These two protein chains interact to form a complex.

Residue-level contacts at the interface:
Residue K927 in chain A contacts residue L563 in chain B (closest heavy-atom distance 3.9 Å).
Residue L1079 in chain A interacts with residue F527 in chain B (closest heavy-atom distance 4.1 Å).
Residue H895 in chain A contacts residue L563 in chain B (closest heavy-atom distance 4.4 Å).
Residue L858 in chain A contacts residue L556 in chain B (closest heavy-atom distance 4.3 Å).
Residue P1049 in chain A is in contact with residue L532 in chain B (closest heavy-atom distance 3.8 Å).
Residue A929 in chain A is in contact with residue A544 in chain B (closest heavy-atom distance 4.0 Å).
Residue E925 in chain A interacts with residue R542 in chain B (closest heavy-atom distance 3.4 Å).
Residue A937 in chain A interacts with residue L552 in chain B (closest heavy-atom distance 4.0 Å).
Residue A933 in chain A contacts residue L556 in chain B (closest heavy-atom distance 3.8 Å).
Residue A1047 in chain A is in contact with residue Q528 in chain B (closest heavy-atom distance 4.0 Å).
Residue N1082 in chain A interacts with residue K485 in chain B (closest heavy-atom distance 3.4 Å).
Residue D856 in chain A contacts residue R560 in chain B (closest heavy-atom distance 3.5 Å).
Residue N1010 in chain A contacts residue Y545 in chain B (closest heavy-atom distance 3.2 Å).
Residue I855 in chain A interacts with residue L564 in chain B (closest heavy-atom distance 3.8 Å).
Residue V1083 in chain A interacts with residue F527 in chain B (closest heavy-atom distance 4.1 Å).
Residue Y1020 in chain A contacts residue R549 in chain B (closest heavy-atom distance 4.1 Å).
Residue Q934 in chain A contacts residue R560 in chain B (closest heavy-atom distance 3.0 Å).
Residue T1086 in chain A is in contact with residue G483 in chain B (closest heavy-atom distance 3.8 Å).
Residue L1079 in chain A contacts residue E523 in chain B (closest heavy-atom distance 3.4 Å).
Residue I1046 in chain A contacts residue F527 in chain B (closest heavy-atom distance 4.0 Å).
Residue L930 in chain A is in contact with residue L556 in chain B (closest heavy-atom distance 3.7 Å).
Residue Q1018 in chain A is in contact with residue A544 in chain B (closest heavy-atom distance 4.4 Å).
Residue P1021 in chain A contacts residue R549 in chain B (closest heavy-atom distance 3.9 Å).
Residue Q1018 in chain A is in contact with residue R549 in chain B (closest heavy-atom distance 4.0 Å).
Residue P1049 in chain A is in contact with residue A530 in chain B (closest heavy-atom distance 4.1 Å).
Residue F1017 in chain A is in contact with residue Y545 in chain B (closest heavy-atom distance 4.0 Å).
Residue L926 in chain A contacts residue R542 in chain B (closest heavy-atom distance 4.1 Å).
Residue L926 in chain A contacts residue F541 in chain B (closest heavy-atom distance 3.4 Å).
Residue A932 in chain A interacts with residue A544 in chain B (closest heavy-atom distance 4.3 Å).
Residue A929 in chain A interacts with residue R542 in chain B (closest heavy-atom distance 3.3 Å).
Residue T1086 in chain A is in contact with residue I484 in chain B (closest heavy-atom distance 3.8 Å).
Residue K1013 in chain A is in contact with residue Y545 in chain B (closest heavy-atom distance 3.6 Å).
Residue Q1018 in chain A contacts residue L552 in chain B (closest heavy-atom distance 3.7 Å).
Residue A1047 in chain A interacts with residue F527 in chain B (closest heavy-atom distance 3.6 Å).
Residue L1014 in chain A is in contact with residue Y545 in chain B (closest heavy-atom distance 3.6 Å).
Residue Q940 in chain A contacts residue L552 in chain B (closest heavy-atom distance 4.4 Å).
Residue Q1048 in chain A is in contact with residue A530 in chain B (closest heavy-atom distance 4.4 Å).
Residue E944 in chain A is in contact with residue R549 in chain B (closest heavy-atom distance 2.5 Å).
Residue Q940 in chain A is in contact with residue R549 in chain B (closest heavy-atom distance 2.7 Å).
Residue L930 in chain A interacts with residue R560 in chain B (closest heavy-atom distance 3.8 Å).
Residue A1047 in chain A is in contact with residue A530 in chain B (closest heavy-atom distance 3.8 Å).
Residue L926 in chain A interacts with residue L563 in chain B (closest heavy-atom distance 4.2 Å).
Residue A929 in chain A interacts with residue F541 in chain B (closest heavy-atom distance 3.7 Å).
Residue L930 in chain A is in contact with residue L563 in chain B (closest heavy-atom distance 3.7 Å).
Residue L892 in chain A is in contact with residue L564 in chain B (closest heavy-atom distance 4.0 Å).
Residue A937 in chain A interacts with residue L556 in chain B (closest heavy-atom distance 3.9 Å).
Residue A933 in chain A interacts with residue M559 in chain B (closest heavy-atom distance 3.6 Å).
Residue P1049 in chain A interacts with residue L531 in chain B (closest heavy-atom distance 3.5 Å).
Residue A1047 in chain A is in contact with residue V529 in chain B (closest heavy-atom distance 4.1 Å).
Residue G1019 in chain A is in contact with residue R549 in chain B (closest heavy-atom distance 3.2 Å).
Residue L930 in chain A is in contact with residue M559 in chain B (closest heavy-atom distance 4.0 Å).
Residue I941 in chain A is in contact with residue L553 in chain B (closest heavy-atom distance 4.2 Å).
Residue T1086 in chain A interacts with residue T482 in chain B (closest heavy-atom distance 4.1 Å).
Residue Q934 in chain A is in contact with residue L556 in chain B (closest heavy-atom distance 3.5 Å).
Residue P1043 in chain A interacts with residue F527 in chain B (closest heavy-atom distance 3.5 Å).
Residue I855 in chain A interacts with residue R560 in chain B (closest heavy-atom distance 3.5 Å).
Residue Q1018 in chain A is in contact with residue I547 in chain B (closest heavy-atom distance 4.1 Å).
Residue N1082 in chain A is in contact with residue I484 in chain B (closest heavy-atom distance 3.9 Å).
Residue L1014 in chain A contacts residue A544 in chain B (closest heavy-atom distance 3.8 Å).
Residue H895 in chain A is in contact with residue L564 in chain B (closest heavy-atom distance 4.0 Å).

Sequence of chain B:
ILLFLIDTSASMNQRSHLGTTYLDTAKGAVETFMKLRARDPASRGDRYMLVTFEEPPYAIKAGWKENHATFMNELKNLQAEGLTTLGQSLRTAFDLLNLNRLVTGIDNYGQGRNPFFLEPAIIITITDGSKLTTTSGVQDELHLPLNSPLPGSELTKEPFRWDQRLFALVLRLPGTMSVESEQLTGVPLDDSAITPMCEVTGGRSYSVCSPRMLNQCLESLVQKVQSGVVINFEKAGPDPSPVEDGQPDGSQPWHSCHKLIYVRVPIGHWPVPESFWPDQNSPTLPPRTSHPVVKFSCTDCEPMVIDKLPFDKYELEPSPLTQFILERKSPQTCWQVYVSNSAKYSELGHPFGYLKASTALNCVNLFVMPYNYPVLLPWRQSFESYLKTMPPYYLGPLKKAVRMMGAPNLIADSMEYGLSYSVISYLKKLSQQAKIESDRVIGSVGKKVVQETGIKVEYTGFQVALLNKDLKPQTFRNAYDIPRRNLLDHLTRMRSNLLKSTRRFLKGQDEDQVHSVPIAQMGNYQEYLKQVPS

Sequence of chain A:
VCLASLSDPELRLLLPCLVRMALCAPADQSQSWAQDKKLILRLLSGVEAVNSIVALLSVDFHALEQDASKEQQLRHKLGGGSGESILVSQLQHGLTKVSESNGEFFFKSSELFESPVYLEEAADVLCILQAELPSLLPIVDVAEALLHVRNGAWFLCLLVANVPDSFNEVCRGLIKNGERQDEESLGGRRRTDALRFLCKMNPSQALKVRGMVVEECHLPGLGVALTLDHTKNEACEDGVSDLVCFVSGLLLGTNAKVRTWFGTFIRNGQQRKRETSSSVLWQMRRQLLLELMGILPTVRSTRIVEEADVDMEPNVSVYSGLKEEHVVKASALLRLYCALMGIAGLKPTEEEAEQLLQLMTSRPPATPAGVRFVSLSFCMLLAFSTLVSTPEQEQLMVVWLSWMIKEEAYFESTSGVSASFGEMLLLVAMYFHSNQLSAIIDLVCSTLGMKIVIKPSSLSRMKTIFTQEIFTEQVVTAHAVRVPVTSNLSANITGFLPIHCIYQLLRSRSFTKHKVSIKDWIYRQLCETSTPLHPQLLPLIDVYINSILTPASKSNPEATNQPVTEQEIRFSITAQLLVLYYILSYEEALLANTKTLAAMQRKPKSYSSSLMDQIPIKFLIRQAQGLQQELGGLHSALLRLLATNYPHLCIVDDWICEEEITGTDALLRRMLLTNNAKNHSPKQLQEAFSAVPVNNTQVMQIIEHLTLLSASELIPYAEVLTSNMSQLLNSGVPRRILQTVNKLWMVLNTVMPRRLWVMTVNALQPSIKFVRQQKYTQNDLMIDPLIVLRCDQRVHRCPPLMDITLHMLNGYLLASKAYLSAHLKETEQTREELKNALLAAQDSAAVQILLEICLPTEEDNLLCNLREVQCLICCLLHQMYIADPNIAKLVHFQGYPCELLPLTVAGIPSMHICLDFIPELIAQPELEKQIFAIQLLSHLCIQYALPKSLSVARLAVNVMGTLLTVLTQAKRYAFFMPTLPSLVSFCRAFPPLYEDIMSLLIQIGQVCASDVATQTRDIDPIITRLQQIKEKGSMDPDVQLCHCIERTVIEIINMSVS